These two protein chains interact to form a complex.

Interface contacts:
Residue N212 in the first protein interacts with residue R561 in the second protein (closest heavy-atom distance 3.4 Å).
Residue Q177 in the first protein is in contact with residue Y546 in the second protein (closest heavy-atom distance 3.2 Å).
Residue F123 in the first protein is in contact with residue F555 in the second protein (closest heavy-atom distance 3.6 Å).
Residue P276 in the first protein is in contact with residue F577 in the second protein (closest heavy-atom distance 3.4 Å).
Residue Y131 in the first protein is in contact with residue L552 in the second protein (closest heavy-atom distance 3.6 Å).
Residue A238 in the first protein contacts residue L576 in the second protein (closest heavy-atom distance 3.7 Å).
Residue L173 in the first protein interacts with residue L552 in the second protein (closest heavy-atom distance 2.9 Å).
Residue H214 in the first protein interacts with residue W564 in the second protein (closest heavy-atom distance 3.5 Å).
Residue R232 in the first protein interacts with residue I569 in the second protein (closest heavy-atom distance 3.4 Å).
Residue Q177 in the first protein is in contact with residue T547 in the second protein (closest heavy-atom distance 3.3 Å).
Residue R146 in the first protein interacts with residue P558 in the second protein (closest heavy-atom distance 3.8 Å).
Residue Y144 in the first protein is in contact with residue M556 in the second protein (closest heavy-atom distance 3.4 Å).
Residue P136 in the first protein interacts with residue R542 in the second protein (closest heavy-atom distance 3.2 Å).
Residue H214 in the first protein contacts residue R562 in the second protein (closest heavy-atom distance 3.7 Å).
Residue R134 in the first protein is in contact with residue K540 in the second protein (closest heavy-atom distance 3.5 Å).
Residue C149 in the first protein interacts with residue M556 in the second protein (closest heavy-atom distance 3.3 Å).
Residue Q177 in the first protein is in contact with residue V548 in the second protein (closest heavy-atom distance 3.1 Å).
Residue R232 in the first protein interacts with residue R562 in the second protein (closest heavy-atom distance 3.6 Å).
Residue R175 in the first protein interacts with residue V548 in the second protein (closest heavy-atom distance 3.5 Å).
Residue R146 in the first protein is in contact with residue E559 in the second protein (closest heavy-atom distance 3.3 Å).
Residue Q147 in the first protein is in contact with residue P558 in the second protein (closest heavy-atom distance 3.3 Å).
Residue L240 in the first protein interacts with residue F577 in the second protein (closest heavy-atom distance 3.6 Å).
Residue Y131 in the first protein interacts with residue H549 in the second protein (closest heavy-atom distance 3.2 Å).
Residue G176 in the first protein is in contact with residue H549 in the second protein (closest heavy-atom distance 3.7 Å).
Residue V237 in the first protein interacts with residue F573 in the second protein (closest heavy-atom distance 3.8 Å).
Residue Q147 in the first protein contacts residue E559 in the second protein (closest heavy-atom distance 3.3 Å).
Residue P181 in the first protein interacts with residue Y546 in the second protein (closest heavy-atom distance 3.9 Å).
Residue L179 in the first protein interacts with residue Y546 in the second protein (closest heavy-atom distance 3.0 Å).
Residue L273 in the first protein contacts residue L572 in the second protein (closest heavy-atom distance 3.7 Å).
Residue E174 in the first protein interacts with residue Q553 in the second protein (closest heavy-atom distance 2.9 Å).
Residue L173 in the first protein is in contact with residue F555 in the second protein (closest heavy-atom distance 3.7 Å).
Residue P136 in the first protein interacts with residue G541 in the second protein (closest heavy-atom distance 2.6 Å).
Residue Q147 in the first protein contacts residue D560 in the second protein (closest heavy-atom distance 2.9 Å).
Residue L173 in the first protein is in contact with residue Q553 in the second protein (closest heavy-atom distance 2.9 Å).
Residue K111 in the first protein is in contact with residue F555 in the second protein (closest heavy-atom distance 2.5 Å).
Residue R180 in the first protein is in contact with residue Y546 in the second protein (closest heavy-atom distance 3.4 Å).
Residue R232 in the first protein interacts with residue F573 in the second protein (closest heavy-atom distance 3.8 Å).
Residue L216 in the first protein interacts with residue F573 in the second protein (closest heavy-atom distance 3.6 Å).
Residue R119 in the first protein is in contact with residue K540 in the second protein (closest heavy-atom distance 2.3 Å).
Residue N212 in the first protein contacts residue S563 in the second protein (closest heavy-atom distance 2.5 Å).
Residue K111 in the first protein interacts with residue M556 in the second protein (closest heavy-atom distance 3.7 Å).
Residue R175 in the first protein interacts with residue Q553 in the second protein (closest heavy-atom distance 3.3 Å).
Residue E211 in the first protein interacts with residue R561 in the second protein (closest heavy-atom distance 2.9 Å).
Residue L105 in the first protein contacts residue M556 in the second protein (closest heavy-atom distance 3.6 Å).
Residue D230 in the first protein is in contact with residue F573 in the second protein (closest heavy-atom distance 3.2 Å).
Residue R146 in the first protein interacts with residue R561 in the second protein (closest heavy-atom distance 3.1 Å).
Residue P136 in the first protein contacts residue L544 in the second protein (closest heavy-atom distance 3.7 Å).
Residue G176 in the first protein interacts with residue L552 in the second protein (closest heavy-atom distance 3.8 Å).
Residue N212 in the first protein contacts residue R562 in the second protein (closest heavy-atom distance 3.3 Å).
Residue Y131 in the first protein interacts with residue E550 in the second protein (closest heavy-atom distance 3.4 Å).
Residue F169 in the first protein contacts residue L544 in the second protein (closest heavy-atom distance 3.6 Å).
Residue Y131 in the first protein contacts residue K551 in the second protein (closest heavy-atom distance 3.6 Å).
Residue I133 in the first protein interacts with residue H549 in the second protein (closest heavy-atom distance 3.8 Å).
Residue L257 in the first protein contacts residue W564 in the second protein (closest heavy-atom distance 3.7 Å).
Residue N275 in the first protein interacts with residue F577 in the second protein (closest heavy-atom distance 3.4 Å).
Residue F178 in the first protein interacts with residue Y546 in the second protein (closest heavy-atom distance 3.2 Å).
Residue T213 in the first protein contacts residue R562 in the second protein (closest heavy-atom distance 3.3 Å).
Residue H130 in the first protein is in contact with residue F555 in the second protein (closest heavy-atom distance 3.2 Å).
Residue L273 in the first protein is in contact with residue L576 in the second protein (closest heavy-atom distance 3.7 Å).
Residue R274 in the first protein is in contact with residue F577 in the second protein (closest heavy-atom distance 3.2 Å).

Sequence of the first protein:
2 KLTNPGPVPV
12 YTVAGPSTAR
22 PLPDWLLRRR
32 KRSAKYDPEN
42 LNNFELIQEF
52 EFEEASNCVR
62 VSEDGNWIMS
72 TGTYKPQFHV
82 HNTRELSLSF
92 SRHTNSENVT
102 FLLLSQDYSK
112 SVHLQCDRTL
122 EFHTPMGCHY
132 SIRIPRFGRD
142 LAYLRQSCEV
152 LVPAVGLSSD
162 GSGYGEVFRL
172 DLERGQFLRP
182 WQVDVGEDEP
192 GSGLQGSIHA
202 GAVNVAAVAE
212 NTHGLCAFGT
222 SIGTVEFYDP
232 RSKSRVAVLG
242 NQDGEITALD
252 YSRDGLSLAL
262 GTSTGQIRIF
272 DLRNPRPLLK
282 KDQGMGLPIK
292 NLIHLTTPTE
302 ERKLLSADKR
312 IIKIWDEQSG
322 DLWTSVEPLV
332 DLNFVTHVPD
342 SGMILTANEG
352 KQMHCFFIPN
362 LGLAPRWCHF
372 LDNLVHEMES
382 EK

Sequence of the second protein:
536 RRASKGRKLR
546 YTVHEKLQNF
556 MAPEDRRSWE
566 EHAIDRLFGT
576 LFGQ